These two protein chains interact to form a complex.

Sequence of the first protein:
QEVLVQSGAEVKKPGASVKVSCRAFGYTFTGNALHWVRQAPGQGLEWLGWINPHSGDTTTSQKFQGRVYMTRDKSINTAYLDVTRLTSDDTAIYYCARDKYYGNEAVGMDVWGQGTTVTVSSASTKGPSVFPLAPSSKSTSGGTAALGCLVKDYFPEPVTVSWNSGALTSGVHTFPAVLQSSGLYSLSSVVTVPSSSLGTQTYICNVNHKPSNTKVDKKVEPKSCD

Contacts between the two chains:
Residue A106 in the first protein contacts residue G3 in the second protein (closest heavy-atom distance 4.8 Å).
Residue Y101 in the first protein contacts residue V7 in the second protein (closest heavy-atom distance 3.8 Å).
Residue A33 in the first protein interacts with residue I4 in the second protein (closest heavy-atom distance 3.9 Å).
Residue Y101 in the first protein interacts with residue A6 in the second protein (closest heavy-atom distance 4.9 Å).
Residue G31 in the first protein contacts residue V7 in the second protein (closest heavy-atom distance 3.5 Å).
Residue N104 in the first protein interacts with residue A6 in the second protein (closest heavy-atom distance 3.5 Å).
Residue N104 in the first protein interacts with residue G3 in the second protein (closest heavy-atom distance 3.5 Å).
Residue W50 in the first protein contacts residue G3 in the second protein (closest heavy-atom distance 3.7 Å).
Residue N52 in the first protein interacts with residue V7 in the second protein (closest heavy-atom distance 3.7 Å).
Residue N104 in the first protein is in contact with residue G5 in the second protein (closest heavy-atom distance 3.7 Å).
Residue N52 in the first protein interacts with residue G5 in the second protein (closest heavy-atom distance 3.3 Å).
Residue D57 in the first protein contacts residue I4 in the second protein (closest heavy-atom distance 3.7 Å).
Residue Y101 in the first protein interacts with residue G5 in the second protein (closest heavy-atom distance 2.7 Å).
Residue N32 in the first protein interacts with residue V7 in the second protein (closest heavy-atom distance 4.5 Å).
Residue W50 in the first protein is in contact with residue I4 in the second protein (closest heavy-atom distance 3.7 Å).
Residue T59 in the first protein contacts residue I4 in the second protein (closest heavy-atom distance 3.6 Å).
Residue N104 in the first protein is in contact with residue V2 in the second protein (closest heavy-atom distance 4.6 Å).
Residue E105 in the first protein contacts residue A1 in the second protein (closest heavy-atom distance 2.9 Å).
Residue H54 in the first protein contacts residue A6 in the second protein (closest heavy-atom distance 3.5 Å).
Residue S55 in the first protein interacts with residue I4 in the second protein (closest heavy-atom distance 4.5 Å).
Residue E105 in the first protein interacts with residue G3 in the second protein (closest heavy-atom distance 4.2 Å).
Residue N52 in the first protein interacts with residue A6 in the second protein (closest heavy-atom distance 3.0 Å).
Residue N104 in the first protein interacts with residue V7 in the second protein (closest heavy-atom distance 3.6 Å).
Residue Y101 in the first protein interacts with residue I4 in the second protein (closest heavy-atom distance 2.9 Å).
Residue H54 in the first protein contacts residue V7 in the second protein (closest heavy-atom distance 3.7 Å).
Residue H54 in the first protein interacts with residue F8 in the second protein (closest heavy-atom distance 3.6 Å).
Residue T58 in the first protein interacts with residue I4 in the second protein (closest heavy-atom distance 4.0 Å).
Residue E105 in the first protein is in contact with residue V2 in the second protein (closest heavy-atom distance 3.3 Å).
Residue N104 in the first protein contacts residue I4 in the second protein (closest heavy-atom distance 4.1 Å).
Residue N52 in the first protein interacts with residue I4 in the second protein (closest heavy-atom distance 2.9 Å).
Residue A106 in the first protein is in contact with residue V2 in the second protein (closest heavy-atom distance 2.8 Å).
Residue T30 in the first protein interacts with residue V7 in the second protein (closest heavy-atom distance 3.2 Å).
Residue I51 in the first protein contacts residue I4 in the second protein (closest heavy-atom distance 4.6 Å).
Residue Y101 in the first protein is in contact with residue G3 in the second protein (closest heavy-atom distance 4.0 Å).
Residue W50 in the first protein interacts with residue V2 in the second protein (closest heavy-atom distance 3.6 Å).
Residue A106 in the first protein interacts with residue A1 in the second protein (closest heavy-atom distance 3.3 Å).

Sequence of the second protein:
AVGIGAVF